Contacts between the two chains:
Residue Q174 in chain B contacts residue C3 in chain A (closest heavy-atom distance 3.5 Å).
Residue C41 in chain B interacts with residue I6 in chain A (closest heavy-atom distance 4.3 Å).
Residue G204 in chain B contacts residue R5 in chain A (closest heavy-atom distance 3.4 Å).
Residue Y22 in chain B is in contact with residue W7 in chain A (closest heavy-atom distance 3.5 Å).
Residue C25 in chain B contacts residue I6 in chain A (closest heavy-atom distance 3.7 Å).
Residue Y131 in chain B interacts with residue H26 in chain A (closest heavy-atom distance 3.2 Å).
Residue G194 in chain B interacts with residue R1 in chain A (closest heavy-atom distance 3.5 Å).
Residue S78 in chain B is in contact with residue A18 in chain A (closest heavy-atom distance 4.6 Å).
Residue Y152 in chain B interacts with residue R1 in chain A (closest heavy-atom distance 4.6 Å).
Residue S195 in chain B contacts residue R1 in chain A (closest heavy-atom distance 2.8 Å).
Residue T129 in chain B interacts with residue H26 in chain A (closest heavy-atom distance 3.7 Å).
Residue S192 in chain B contacts residue C3 in chain A (closest heavy-atom distance 4.6 Å).
Residue G175 in chain B interacts with residue R5 in chain A (closest heavy-atom distance 2.7 Å).
Residue Q155 in chain B is in contact with residue R1 in chain A (closest heavy-atom distance 4.5 Å).
Residue W193 in chain B interacts with residue I2 in chain A (closest heavy-atom distance 3.8 Å).
Residue Y206 in chain B is in contact with residue R5 in chain A (closest heavy-atom distance 4.4 Å).
Residue H23 in chain B interacts with residue W7 in chain A (closest heavy-atom distance 4.0 Å).
Residue W193 in chain B is in contact with residue P4 in chain A (closest heavy-atom distance 3.9 Å).
Residue F24 in chain B contacts residue W7 in chain A (closest heavy-atom distance 3.1 Å).
Residue S172 in chain B contacts residue R5 in chain A (closest heavy-atom distance 2.9 Å).
Residue G196 in chain B contacts residue R1 in chain A (closest heavy-atom distance 4.2 Å).
Residue Q174 in chain B contacts residue C27 in chain A (closest heavy-atom distance 3.4 Å).
Residue D171 in chain B is in contact with residue R5 in chain A (closest heavy-atom distance 2.9 Å).
Residue H40 in chain B is in contact with residue I6 in chain A (closest heavy-atom distance 3.7 Å).
Residue L81 in chain B contacts residue P4 in chain A (closest heavy-atom distance 3.8 Å).
Residue G194 in chain B contacts residue C3 in chain A (closest heavy-atom distance 3.1 Å).
Residue C173 in chain B contacts residue R5 in chain A (closest heavy-atom distance 3.6 Å).
Residue D176 in chain B interacts with residue R5 in chain A (closest heavy-atom distance 3.4 Å).
Residue T80 in chain B contacts residue I2 in chain A (closest heavy-atom distance 4.4 Å).
Residue Q174 in chain B is in contact with residue I6 in chain A (closest heavy-atom distance 3.7 Å).
Residue V191 in chain B is in contact with residue R5 in chain A (closest heavy-atom distance 4.2 Å).
Residue S177 in chain B is in contact with residue I6 in chain A (closest heavy-atom distance 3.2 Å).
Residue W193 in chain B interacts with residue C3 in chain A (closest heavy-atom distance 3.4 Å).
Residue F24 in chain B interacts with residue I6 in chain A (closest heavy-atom distance 3.7 Å).
Residue H40 in chain B interacts with residue P4 in chain A (closest heavy-atom distance 3.8 Å).
Residue S177 in chain B interacts with residue P4 in chain A (closest heavy-atom distance 4.2 Å).
Residue W193 in chain B is in contact with residue R5 in chain A (closest heavy-atom distance 3.8 Å).
Residue C197 in chain B interacts with residue R5 in chain A (closest heavy-atom distance 4.1 Å).
Residue Y131 in chain B interacts with residue W7 in chain A (closest heavy-atom distance 3.2 Å).
Residue Q155 in chain B interacts with residue I2 in chain A (closest heavy-atom distance 3.2 Å).
Residue G175 in chain B contacts residue W7 in chain A (closest heavy-atom distance 3.6 Å).
Residue S192 in chain B is in contact with residue P4 in chain A (closest heavy-atom distance 3.5 Å).
Residue Q174 in chain B interacts with residue R5 in chain A (closest heavy-atom distance 3.4 Å).
Residue G196 in chain B contacts residue R5 in chain A (closest heavy-atom distance 2.9 Å).
Residue Q174 in chain B is in contact with residue W7 in chain A (closest heavy-atom distance 4.5 Å).
Residue G194 in chain B interacts with residue R5 in chain A (closest heavy-atom distance 3.5 Å).
Residue G175 in chain B is in contact with residue I6 in chain A (closest heavy-atom distance 3.9 Å).
Residue S195 in chain B is in contact with residue R5 in chain A (closest heavy-atom distance 4.3 Å).
Residue L81 in chain B contacts residue I2 in chain A (closest heavy-atom distance 3.7 Å).
Residue H40 in chain B interacts with residue M17 in chain A (closest heavy-atom distance 3.5 Å).
Residue S177 in chain B is in contact with residue R5 in chain A (closest heavy-atom distance 2.8 Å).
Residue W193 in chain B contacts residue R1 in chain A (closest heavy-atom distance 4.0 Å).
Residue Q155 in chain B is in contact with residue E19 in chain A (closest heavy-atom distance 4.5 Å).
Residue S192 in chain B is in contact with residue R5 in chain A (closest heavy-atom distance 3.0 Å).
Residue N79 in chain B contacts residue I2 in chain A (closest heavy-atom distance 4.0 Å).
Residue Q174 in chain B is in contact with residue P4 in chain A (closest heavy-atom distance 3.1 Å).
Residue G196 in chain B contacts residue G28 in chain A (closest heavy-atom distance 4.4 Å).
Residue H40 in chain B interacts with residue R5 in chain A (closest heavy-atom distance 4.0 Å).
Residue Q174 in chain B is in contact with residue G28 in chain A (closest heavy-atom distance 4.0 Å).
Residue G194 in chain B interacts with residue I2 in chain A (closest heavy-atom distance 4.3 Å).

Sequence of chain B:
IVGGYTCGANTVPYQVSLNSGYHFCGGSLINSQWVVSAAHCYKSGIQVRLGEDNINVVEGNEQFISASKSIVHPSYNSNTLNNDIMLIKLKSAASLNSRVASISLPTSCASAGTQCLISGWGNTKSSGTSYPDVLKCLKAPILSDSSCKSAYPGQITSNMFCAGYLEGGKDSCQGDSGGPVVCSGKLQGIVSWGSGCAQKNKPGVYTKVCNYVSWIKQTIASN

These two protein chains interact to form a complex.

Sequence of chain A:
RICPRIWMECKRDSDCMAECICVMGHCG